Sequence of the first protein:
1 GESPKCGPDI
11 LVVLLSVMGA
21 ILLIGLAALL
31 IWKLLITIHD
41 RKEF

Sequence of the second protein:
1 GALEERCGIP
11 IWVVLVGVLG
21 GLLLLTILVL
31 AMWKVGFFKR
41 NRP

Interface contacts:
Residue C6 in the first protein is in contact with residue C7 in the second protein (closest heavy-atom distance 2.0 Å).
Residue V17 in the first protein is in contact with residue V18 in the second protein (closest heavy-atom distance 4.6 Å).
Residue L29 in the first protein is in contact with residue F38 in the second protein (closest heavy-atom distance 3.5 Å).
Residue I10 in the first protein interacts with residue V13 in the second protein (closest heavy-atom distance 3.0 Å).
Residue I21 in the first protein contacts residue G17 in the second protein (closest heavy-atom distance 4.8 Å).
Residue M18 in the first protein is in contact with residue L24 in the second protein (closest heavy-atom distance 3.5 Å).
Residue M18 in the first protein interacts with residue G21 in the second protein (closest heavy-atom distance 3.7 Å).
Residue M18 in the first protein is in contact with residue G20 in the second protein (closest heavy-atom distance 4.2 Å).
Residue V17 in the first protein contacts residue G17 in the second protein (closest heavy-atom distance 4.9 Å).
Residue L22 in the first protein contacts residue L25 in the second protein (closest heavy-atom distance 4.4 Å).
Residue G25 in the first protein is in contact with residue L25 in the second protein (closest heavy-atom distance 3.6 Å).
Residue I10 in the first protein contacts residue G8 in the second protein (closest heavy-atom distance 4.7 Å).
Residue P4 in the first protein is in contact with residue C7 in the second protein (closest heavy-atom distance 2.8 Å).
Residue D9 in the first protein is in contact with residue R6 in the second protein (closest heavy-atom distance 4.9 Å).
Residue V17 in the first protein interacts with residue V14 in the second protein (closest heavy-atom distance 4.8 Å).
Residue L26 in the first protein contacts residue L28 in the second protein (closest heavy-atom distance 4.7 Å).
Residue L29 in the first protein interacts with residue V29 in the second protein (closest heavy-atom distance 3.8 Å).
Residue P4 in the first protein is in contact with residue R6 in the second protein (closest heavy-atom distance 3.4 Å).
Residue D40 in the first protein contacts residue R40 in the second protein (closest heavy-atom distance 2.6 Å).
Residue L22 in the first protein interacts with residue G21 in the second protein (closest heavy-atom distance 4.9 Å).
Residue L22 in the first protein contacts residue L28 in the second protein (closest heavy-atom distance 3.4 Å).
Residue I10 in the first protein interacts with residue I9 in the second protein (closest heavy-atom distance 4.6 Å).
Residue I21 in the first protein interacts with residue L25 in the second protein (closest heavy-atom distance 4.4 Å).
Residue I10 in the first protein interacts with residue P10 in the second protein (closest heavy-atom distance 4.1 Å).
Residue L29 in the first protein is in contact with residue M32 in the second protein (closest heavy-atom distance 3.9 Å).
Residue L22 in the first protein contacts residue L24 in the second protein (closest heavy-atom distance 3.8 Å).
Residue L29 in the first protein is in contact with residue L25 in the second protein (closest heavy-atom distance 4.6 Å).
Residue K5 in the first protein is in contact with residue C7 in the second protein (closest heavy-atom distance 4.1 Å).
Residue I10 in the first protein contacts residue C7 in the second protein (closest heavy-atom distance 4.5 Å).
Residue L14 in the first protein contacts residue V13 in the second protein (closest heavy-atom distance 3.6 Å).
Residue L14 in the first protein contacts residue V16 in the second protein (closest heavy-atom distance 3.9 Å).
Residue M18 in the first protein interacts with residue G17 in the second protein (closest heavy-atom distance 3.9 Å).
Residue I21 in the first protein interacts with residue V18 in the second protein (closest heavy-atom distance 4.3 Å).
Residue K33 in the first protein contacts residue F37 in the second protein (closest heavy-atom distance 3.1 Å).
Residue D9 in the first protein interacts with residue C7 in the second protein (closest heavy-atom distance 3.3 Å).
Residue K33 in the first protein is in contact with residue F38 in the second protein (closest heavy-atom distance 4.6 Å).
Residue L14 in the first protein is in contact with residue G17 in the second protein (closest heavy-atom distance 3.8 Å).
Residue I21 in the first protein contacts residue L22 in the second protein (closest heavy-atom distance 4.1 Å).
Residue V13 in the first protein is in contact with residue I9 in the second protein (closest heavy-atom distance 3.8 Å).
Residue W32 in the first protein contacts residue F38 in the second protein (closest heavy-atom distance 4.7 Å).
Residue I21 in the first protein contacts residue G21 in the second protein (closest heavy-atom distance 3.9 Å).
Residue C6 in the first protein contacts residue R6 in the second protein (closest heavy-atom distance 2.4 Å).

These two protein chains interact to form a complex.